These two protein chains interact to form a complex.

Sequence of protein 1:
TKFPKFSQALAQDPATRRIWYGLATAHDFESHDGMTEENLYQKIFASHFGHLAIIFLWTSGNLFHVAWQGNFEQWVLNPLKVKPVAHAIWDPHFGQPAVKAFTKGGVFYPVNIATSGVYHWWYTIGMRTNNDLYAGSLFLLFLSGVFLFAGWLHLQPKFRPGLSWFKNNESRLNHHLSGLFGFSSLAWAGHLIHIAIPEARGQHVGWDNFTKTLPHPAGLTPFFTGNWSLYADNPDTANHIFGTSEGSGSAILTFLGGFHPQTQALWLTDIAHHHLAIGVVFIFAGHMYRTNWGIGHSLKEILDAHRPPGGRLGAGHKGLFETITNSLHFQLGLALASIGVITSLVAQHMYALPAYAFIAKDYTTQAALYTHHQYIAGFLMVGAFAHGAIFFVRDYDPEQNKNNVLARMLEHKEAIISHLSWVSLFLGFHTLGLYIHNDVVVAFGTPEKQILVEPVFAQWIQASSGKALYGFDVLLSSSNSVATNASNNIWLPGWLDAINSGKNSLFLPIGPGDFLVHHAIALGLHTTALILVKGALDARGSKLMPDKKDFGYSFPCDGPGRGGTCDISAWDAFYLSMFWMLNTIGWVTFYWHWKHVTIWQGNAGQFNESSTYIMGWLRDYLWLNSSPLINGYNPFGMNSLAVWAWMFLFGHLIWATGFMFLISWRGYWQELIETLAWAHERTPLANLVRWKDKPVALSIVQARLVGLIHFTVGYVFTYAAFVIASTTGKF

Sequence of protein 2:
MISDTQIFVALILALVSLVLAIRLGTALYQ

Residue-level contacts at the interface:
Residue L157 in protein 1 interacts with residue A27 in protein 2 (closest heavy-atom distance 3.5 Å).
Residue N132 in protein 1 interacts with residue I2 in protein 2 (closest heavy-atom distance 3.7 Å).
Residue Y136 in protein 1 interacts with residue I2 in protein 2 (closest heavy-atom distance 3.9 Å).
Residue N132 in protein 1 interacts with residue M1 in protein 2 (closest heavy-atom distance 4.0 Å).
Residue L140 in protein 1 is in contact with residue A10 in protein 2 (closest heavy-atom distance 3.9 Å).
Residue F66 in protein 1 contacts residue I7 in protein 2 (closest heavy-atom distance 3.7 Å).
Residue L150 in protein 1 is in contact with residue L24 in protein 2 (closest heavy-atom distance 3.8 Å).
Residue L59 in protein 1 contacts residue S17 in protein 2 (closest heavy-atom distance 3.9 Å).
Residue L150 in protein 1 is in contact with residue S17 in protein 2 (closest heavy-atom distance 3.2 Å).
Residue S49 in protein 1 interacts with residue L28 in protein 2 (closest heavy-atom distance 3.6 Å).
Residue N133 in protein 1 is in contact with residue M1 in protein 2 (closest heavy-atom distance 4.3 Å).
Residue A48 in protein 1 is in contact with residue L28 in protein 2 (closest heavy-atom distance 3.7 Å).
Residue F144 in protein 1 interacts with residue L13 in protein 2 (closest heavy-atom distance 4.8 Å).
Residue L143 in protein 1 interacts with residue A10 in protein 2 (closest heavy-atom distance 3.7 Å).
Residue W154 in protein 1 interacts with residue L24 in protein 2 (closest heavy-atom distance 3.8 Å).
Residue L157 in protein 1 is in contact with residue L24 in protein 2 (closest heavy-atom distance 4.1 Å).
Residue L143 in protein 1 interacts with residue A14 in protein 2 (closest heavy-atom distance 3.7 Å).
Residue E75 in protein 1 is in contact with residue M1 in protein 2 (closest heavy-atom distance 3.9 Å).
Residue L140 in protein 1 contacts residue V9 in protein 2 (closest heavy-atom distance 4.3 Å).
Residue W70 in protein 1 contacts residue I7 in protein 2 (closest heavy-atom distance 3.6 Å).
Residue W70 in protein 1 contacts residue I2 in protein 2 (closest heavy-atom distance 4.2 Å).
Residue K7 in protein 1 interacts with residue Y29 in protein 2 (closest heavy-atom distance 2.9 Å).
Residue G153 in protein 1 contacts residue L24 in protein 2 (closest heavy-atom distance 3.7 Å).
Residue K7 in protein 1 is in contact with residue Q30 in protein 2 (closest heavy-atom distance 4.4 Å).
Residue L143 in protein 1 contacts residue S17 in protein 2 (closest heavy-atom distance 4.6 Å).
Residue L150 in protein 1 is in contact with residue A21 in protein 2 (closest heavy-atom distance 3.8 Å).
Residue F5 in protein 1 is in contact with residue Y29 in protein 2 (closest heavy-atom distance 4.6 Å).
Residue Y136 in protein 1 contacts residue T5 in protein 2 (closest heavy-atom distance 4.7 Å).
Residue K45 in protein 1 is in contact with residue L28 in protein 2 (closest heavy-atom distance 3.6 Å).
Residue F66 in protein 1 is in contact with residue A10 in protein 2 (closest heavy-atom distance 4.1 Å).
Residue L143 in protein 1 contacts residue L13 in protein 2 (closest heavy-atom distance 4.1 Å).
Residue A48 in protein 1 interacts with residue L24 in protein 2 (closest heavy-atom distance 4.0 Å).
Residue F151 in protein 1 is in contact with residue R23 in protein 2 (closest heavy-atom distance 5.0 Å).
Residue K4 in protein 1 contacts residue Y29 in protein 2 (closest heavy-atom distance 4.5 Å).
Residue L150 in protein 1 is in contact with residue L20 in protein 2 (closest heavy-atom distance 3.8 Å).
Residue A69 in protein 1 contacts residue I2 in protein 2 (closest heavy-atom distance 3.3 Å).
Residue W154 in protein 1 contacts residue A27 in protein 2 (closest heavy-atom distance 3.9 Å).
Residue G52 in protein 1 interacts with residue L24 in protein 2 (closest heavy-atom distance 3.7 Å).
Residue F51 in protein 1 interacts with residue L24 in protein 2 (closest heavy-atom distance 4.7 Å).
Residue Y136 in protein 1 is in contact with residue A10 in protein 2 (closest heavy-atom distance 3.9 Å).
Residue Y136 in protein 1 contacts residue Q6 in protein 2 (closest heavy-atom distance 2.5 Å).
Residue L140 in protein 1 interacts with residue L13 in protein 2 (closest heavy-atom distance 3.8 Å).
Residue L157 in protein 1 is in contact with residue L28 in protein 2 (closest heavy-atom distance 3.8 Å).
Residue S146 in protein 1 interacts with residue S17 in protein 2 (closest heavy-atom distance 3.0 Å).
Residue F151 in protein 1 is in contact with residue L20 in protein 2 (closest heavy-atom distance 4.2 Å).
Residue Y136 in protein 1 contacts residue I7 in protein 2 (closest heavy-atom distance 4.4 Å).
Residue G147 in protein 1 interacts with residue S17 in protein 2 (closest heavy-atom distance 4.1 Å).
Residue N133 in protein 1 interacts with residue Q6 in protein 2 (closest heavy-atom distance 4.0 Å).
Residue N133 in protein 1 is in contact with residue I2 in protein 2 (closest heavy-atom distance 4.0 Å).
Residue G147 in protein 1 interacts with residue L20 in protein 2 (closest heavy-atom distance 3.2 Å).
Residue R162 in protein 1 interacts with residue A27 in protein 2 (closest heavy-atom distance 4.7 Å).
Residue V148 in protein 1 interacts with residue L20 in protein 2 (closest heavy-atom distance 5.0 Å).
Residue W154 in protein 1 interacts with residue R23 in protein 2 (closest heavy-atom distance 3.6 Å).
Residue Q158 in protein 1 is in contact with residue A27 in protein 2 (closest heavy-atom distance 4.7 Å).
Residue Y136 in protein 1 is in contact with residue V9 in protein 2 (closest heavy-atom distance 3.5 Å).